Sequence of chain B:
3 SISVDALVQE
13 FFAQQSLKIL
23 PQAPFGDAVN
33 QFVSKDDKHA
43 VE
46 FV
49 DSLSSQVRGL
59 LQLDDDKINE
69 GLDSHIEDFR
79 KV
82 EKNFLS

Contacts between the two chains:
Residue A266 in chain A is in contact with residue F13 in chain B (closest heavy-atom distance 3.3 Å).
Residue K244 in chain A contacts residue D63 in chain B (closest heavy-atom distance 2.7 Å).
Residue Y274 in chain A contacts residue V6 in chain B (closest heavy-atom distance 3.5 Å).
Residue K184 in chain A contacts residue F34 in chain B (closest heavy-atom distance 3.8 Å).
Residue R262 in chain A is in contact with residue Q17 in chain B (closest heavy-atom distance 2.7 Å).
Residue A266 in chain A interacts with residue V10 in chain B (closest heavy-atom distance 3.4 Å).
Residue A270 in chain A interacts with residue V6 in chain B (closest heavy-atom distance 3.7 Å).
Residue A265 in chain A contacts residue F13 in chain B (closest heavy-atom distance 4.0 Å).
Residue A255 in chain A interacts with residue I21 in chain B (closest heavy-atom distance 3.5 Å).
Residue H247 in chain A interacts with residue L70 in chain B (closest heavy-atom distance 4.1 Å).
Residue D259 in chain A interacts with residue I21 in chain B (closest heavy-atom distance 2.9 Å).
Residue Y185 in chain A contacts residue V6 in chain B (closest heavy-atom distance 3.2 Å).
Residue Y274 in chain A contacts residue L9 in chain B (closest heavy-atom distance 3.8 Å).
Residue A256 in chain A is in contact with residue I21 in chain B (closest heavy-atom distance 3.9 Å).
Residue D259 in chain A interacts with residue L22 in chain B (closest heavy-atom distance 2.7 Å).
Residue T252 in chain A is in contact with residue L58 in chain B (closest heavy-atom distance 4.0 Å).
Residue I248 in chain A contacts residue V55 in chain B (closest heavy-atom distance 3.6 Å).
Residue Q273 in chain A contacts residue L9 in chain B (closest heavy-atom distance 4.2 Å).
Residue G263 in chain A contacts residue L19 in chain B (closest heavy-atom distance 4.3 Å).
Residue T252 in chain A interacts with residue I21 in chain B (closest heavy-atom distance 3.7 Å).
Residue I248 in chain A interacts with residue L59 in chain B (closest heavy-atom distance 3.7 Å).
Residue E181 in chain A is in contact with residue V35 in chain B (closest heavy-atom distance 3.7 Å).
Residue N191 in chain A interacts with residue E44 in chain B (closest heavy-atom distance 2.9 Å).
Residue E258 in chain A contacts residue L19 in chain B (closest heavy-atom distance 3.8 Å).
Residue I192 in chain A is in contact with residue F27 in chain B (closest heavy-atom distance 4.3 Å).
Residue L195 in chain A contacts residue V47 in chain B (closest heavy-atom distance 3.5 Å).
Residue Y274 in chain A contacts residue S5 in chain B (closest heavy-atom distance 4.0 Å).
Residue Y274 in chain A is in contact with residue I4 in chain B (closest heavy-atom distance 3.8 Å).
Residue D259 in chain A contacts residue K20 in chain B (closest heavy-atom distance 3.2 Å).
Residue T252 in chain A is in contact with residue L51 in chain B (closest heavy-atom distance 3.6 Å).
Residue G263 in chain A is in contact with residue F27 in chain B (closest heavy-atom distance 3.7 Å).
Residue V188 in chain A contacts residue V31 in chain B (closest heavy-atom distance 4.3 Å).
Residue K138 in chain A is in contact with residue D38 in chain B (closest heavy-atom distance 4.1 Å).
Residue H269 in chain A is in contact with residue F13 in chain B (closest heavy-atom distance 3.9 Å).
Residue V267 in chain A is in contact with residue V10 in chain B (closest heavy-atom distance 4.1 Å).
Residue K199 in chain A contacts residue L51 in chain B (closest heavy-atom distance 3.6 Å).
Residue E245 in chain A is in contact with residue L59 in chain B (closest heavy-atom distance 3.9 Å).
Residue R262 in chain A is in contact with residue F14 in chain B (closest heavy-atom distance 4.0 Å).
Residue A266 in chain A contacts residue F14 in chain B (closest heavy-atom distance 3.7 Å).
Residue K187 in chain A contacts residue F34 in chain B (closest heavy-atom distance 4.1 Å).
Residue A255 in chain A contacts residue I74 in chain B (closest heavy-atom distance 4.2 Å).
Residue G263 in chain A interacts with residue F14 in chain B (closest heavy-atom distance 3.4 Å).
Residue I248 in chain A contacts residue L58 in chain B (closest heavy-atom distance 3.5 Å).
Residue K249 in chain A is in contact with residue V55 in chain B (closest heavy-atom distance 4.0 Å).
Residue N191 in chain A interacts with residue K40 in chain B (closest heavy-atom distance 3.0 Å).
Residue K277 in chain A contacts residue I4 in chain B (closest heavy-atom distance 3.5 Å).
Residue N191 in chain A is in contact with residue V43 in chain B (closest heavy-atom distance 3.3 Å).
Residue I271 in chain A is in contact with residue V6 in chain B (closest heavy-atom distance 4.3 Å).
Residue R262 in chain A interacts with residue F13 in chain B (closest heavy-atom distance 3.6 Å).
Residue D259 in chain A interacts with residue L19 in chain B (closest heavy-atom distance 3.2 Å).
Residue L260 in chain A contacts residue L22 in chain B (closest heavy-atom distance 4.3 Å).
Residue A270 in chain A contacts residue V10 in chain B (closest heavy-atom distance 3.8 Å).
Residue V188 in chain A is in contact with residue F34 in chain B (closest heavy-atom distance 3.4 Å).
Residue R262 in chain A is in contact with residue L19 in chain B (closest heavy-atom distance 3.5 Å).
Residue L260 in chain A is in contact with residue F27 in chain B (closest heavy-atom distance 4.3 Å).
Residue E251 in chain A contacts residue L70 in chain B (closest heavy-atom distance 3.6 Å).
Residue Y185 in chain A contacts residue V35 in chain B (closest heavy-atom distance 4.2 Å).
Residue A270 in chain A interacts with residue L9 in chain B (closest heavy-atom distance 3.5 Å).
Residue I248 in chain A is in contact with residue L70 in chain B (closest heavy-atom distance 4.3 Å).
Residue K184 in chain A contacts residue V35 in chain B (closest heavy-atom distance 3.8 Å).

Sequence of chain A:
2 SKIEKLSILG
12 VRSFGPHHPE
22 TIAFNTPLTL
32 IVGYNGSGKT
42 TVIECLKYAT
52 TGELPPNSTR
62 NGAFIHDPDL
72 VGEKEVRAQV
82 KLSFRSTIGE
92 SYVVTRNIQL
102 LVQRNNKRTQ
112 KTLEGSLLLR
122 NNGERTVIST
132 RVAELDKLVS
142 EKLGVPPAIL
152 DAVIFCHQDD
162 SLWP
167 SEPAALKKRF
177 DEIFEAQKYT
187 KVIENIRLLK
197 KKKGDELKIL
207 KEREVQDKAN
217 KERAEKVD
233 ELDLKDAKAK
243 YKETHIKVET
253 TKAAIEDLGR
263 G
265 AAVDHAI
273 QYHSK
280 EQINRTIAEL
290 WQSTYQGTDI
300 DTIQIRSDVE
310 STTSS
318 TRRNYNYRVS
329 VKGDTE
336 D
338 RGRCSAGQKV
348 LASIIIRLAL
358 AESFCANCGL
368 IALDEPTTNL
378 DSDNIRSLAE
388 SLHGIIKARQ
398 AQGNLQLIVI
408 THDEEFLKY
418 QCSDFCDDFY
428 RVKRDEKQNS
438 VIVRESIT

These two protein chains interact to form a complex.